These two protein chains interact to form a complex.

Sequence of protein 1:
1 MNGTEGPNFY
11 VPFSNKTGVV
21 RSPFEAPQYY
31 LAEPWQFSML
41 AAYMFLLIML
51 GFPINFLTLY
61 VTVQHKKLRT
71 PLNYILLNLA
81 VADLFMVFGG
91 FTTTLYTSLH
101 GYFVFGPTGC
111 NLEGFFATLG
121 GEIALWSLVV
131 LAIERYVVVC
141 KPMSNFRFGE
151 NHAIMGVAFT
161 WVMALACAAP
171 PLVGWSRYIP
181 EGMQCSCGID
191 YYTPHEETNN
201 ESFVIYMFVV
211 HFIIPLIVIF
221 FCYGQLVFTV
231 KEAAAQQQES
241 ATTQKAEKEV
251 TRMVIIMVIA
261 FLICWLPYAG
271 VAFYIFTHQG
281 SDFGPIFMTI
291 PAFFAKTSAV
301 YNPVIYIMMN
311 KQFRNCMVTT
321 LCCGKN

Residue-level contacts at the interface:
Residue L226 in protein 1 is in contact with residue L10 in protein 2 (closest heavy-atom distance 3.7 Å).
Residue N310 in protein 1 is in contact with residue V8 in protein 2 (closest heavy-atom distance 4.5 Å).
Residue E249 in protein 1 contacts residue F11 in protein 2 (closest heavy-atom distance 4.2 Å).
Residue L72 in protein 1 interacts with residue D7 in protein 2 (closest heavy-atom distance 3.6 Å).
Residue A233 in protein 1 is in contact with residue I1 in protein 2 (closest heavy-atom distance 3.6 Å).
Residue T243 in protein 1 is in contact with residue L2 in protein 2 (closest heavy-atom distance 3.8 Å).
Residue K311 in protein 1 is in contact with residue F11 in protein 2 (closest heavy-atom distance 2.8 Å).
Residue N310 in protein 1 contacts residue G9 in protein 2 (closest heavy-atom distance 3.3 Å).
Residue V230 in protein 1 is in contact with residue L5 in protein 2 (closest heavy-atom distance 4.2 Å).
Residue V230 in protein 1 is in contact with residue I1 in protein 2 (closest heavy-atom distance 4.0 Å).
Residue N73 in protein 1 contacts residue D7 in protein 2 (closest heavy-atom distance 4.8 Å).
Residue R135 in protein 1 is in contact with residue V8 in protein 2 (closest heavy-atom distance 3.0 Å).
Residue T243 in protein 1 contacts residue I1 in protein 2 (closest heavy-atom distance 4.7 Å).
Residue A246 in protein 1 contacts residue F11 in protein 2 (closest heavy-atom distance 3.5 Å).
Residue V250 in protein 1 is in contact with residue F11 in protein 2 (closest heavy-atom distance 4.6 Å).
Residue T229 in protein 1 contacts residue I1 in protein 2 (closest heavy-atom distance 4.4 Å).
Residue K245 in protein 1 is in contact with residue F11 in protein 2 (closest heavy-atom distance 4.1 Å).
Residue M253 in protein 1 is in contact with residue L10 in protein 2 (closest heavy-atom distance 4.4 Å).
Residue E249 in protein 1 is in contact with residue L10 in protein 2 (closest heavy-atom distance 3.3 Å).
Residue A246 in protein 1 contacts residue L2 in protein 2 (closest heavy-atom distance 3.6 Å).
Residue L72 in protein 1 contacts residue V8 in protein 2 (closest heavy-atom distance 4.0 Å).
Residue S240 in protein 1 is in contact with residue L2 in protein 2 (closest heavy-atom distance 4.9 Å).
Residue M309 in protein 1 is in contact with residue G9 in protein 2 (closest heavy-atom distance 4.8 Å).
Residue V138 in protein 1 interacts with residue N4 in protein 2 (closest heavy-atom distance 3.6 Å).
Residue M257 in protein 1 is in contact with residue L10 in protein 2 (closest heavy-atom distance 4.4 Å).
Residue R135 in protein 1 is in contact with residue G9 in protein 2 (closest heavy-atom distance 4.3 Å).
Residue T242 in protein 1 is in contact with residue L2 in protein 2 (closest heavy-atom distance 3.7 Å).
Residue V139 in protein 1 interacts with residue I1 in protein 2 (closest heavy-atom distance 4.7 Å).
Residue V250 in protein 1 is in contact with residue L10 in protein 2 (closest heavy-atom distance 4.0 Å).
Residue A246 in protein 1 is in contact with residue L5 in protein 2 (closest heavy-atom distance 4.0 Å).
Residue V139 in protein 1 is in contact with residue N4 in protein 2 (closest heavy-atom distance 4.0 Å).
Residue V138 in protein 1 interacts with residue V8 in protein 2 (closest heavy-atom distance 4.1 Å).
Residue V139 in protein 1 is in contact with residue V8 in protein 2 (closest heavy-atom distance 4.3 Å).
Residue V139 in protein 1 interacts with residue L5 in protein 2 (closest heavy-atom distance 4.0 Å).
Residue E134 in protein 1 is in contact with residue V8 in protein 2 (closest heavy-atom distance 5.0 Å).
Residue V250 in protein 1 interacts with residue L5 in protein 2 (closest heavy-atom distance 3.8 Å).
Residue R135 in protein 1 is in contact with residue L10 in protein 2 (closest heavy-atom distance 3.5 Å).
Residue T242 in protein 1 contacts residue F11 in protein 2 (closest heavy-atom distance 3.9 Å).
Residue K141 in protein 1 contacts residue N4 in protein 2 (closest heavy-atom distance 3.6 Å).

Sequence of protein 2:
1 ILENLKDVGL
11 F